Sequence of the second protein:
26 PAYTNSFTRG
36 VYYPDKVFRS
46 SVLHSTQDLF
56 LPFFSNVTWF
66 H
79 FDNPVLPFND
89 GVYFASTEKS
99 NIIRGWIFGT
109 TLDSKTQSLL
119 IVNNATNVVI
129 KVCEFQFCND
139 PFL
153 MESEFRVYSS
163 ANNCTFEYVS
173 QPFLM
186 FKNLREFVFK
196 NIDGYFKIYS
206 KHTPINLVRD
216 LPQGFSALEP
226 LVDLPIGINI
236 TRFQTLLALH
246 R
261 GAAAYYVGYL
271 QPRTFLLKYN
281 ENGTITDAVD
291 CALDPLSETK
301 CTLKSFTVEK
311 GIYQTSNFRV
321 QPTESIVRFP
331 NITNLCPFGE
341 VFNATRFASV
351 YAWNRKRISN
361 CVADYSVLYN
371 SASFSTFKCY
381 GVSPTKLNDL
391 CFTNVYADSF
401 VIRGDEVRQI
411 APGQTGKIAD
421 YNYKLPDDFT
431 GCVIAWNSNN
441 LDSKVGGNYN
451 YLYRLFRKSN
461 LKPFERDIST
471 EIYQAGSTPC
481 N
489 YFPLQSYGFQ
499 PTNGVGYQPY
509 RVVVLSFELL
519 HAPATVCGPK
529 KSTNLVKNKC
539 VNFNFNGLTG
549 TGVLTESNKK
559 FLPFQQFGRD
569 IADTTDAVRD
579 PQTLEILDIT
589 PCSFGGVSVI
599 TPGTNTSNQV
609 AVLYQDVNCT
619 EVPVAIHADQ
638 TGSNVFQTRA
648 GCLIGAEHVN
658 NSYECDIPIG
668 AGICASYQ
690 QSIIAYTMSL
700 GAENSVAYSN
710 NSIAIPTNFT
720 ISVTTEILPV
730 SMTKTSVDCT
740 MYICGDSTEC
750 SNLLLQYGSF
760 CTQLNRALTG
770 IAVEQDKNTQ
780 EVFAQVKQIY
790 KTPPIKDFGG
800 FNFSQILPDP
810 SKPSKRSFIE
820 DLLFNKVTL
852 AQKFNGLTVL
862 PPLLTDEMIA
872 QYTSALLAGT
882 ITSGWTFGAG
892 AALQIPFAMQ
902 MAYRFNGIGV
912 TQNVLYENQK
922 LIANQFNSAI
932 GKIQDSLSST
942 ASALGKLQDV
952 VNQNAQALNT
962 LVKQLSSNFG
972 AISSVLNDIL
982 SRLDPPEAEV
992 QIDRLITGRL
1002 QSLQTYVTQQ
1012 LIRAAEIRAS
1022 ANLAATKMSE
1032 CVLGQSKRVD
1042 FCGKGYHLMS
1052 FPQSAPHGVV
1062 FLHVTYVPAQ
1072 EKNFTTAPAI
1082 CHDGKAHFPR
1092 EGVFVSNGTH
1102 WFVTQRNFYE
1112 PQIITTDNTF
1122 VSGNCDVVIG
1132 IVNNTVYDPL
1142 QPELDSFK

These two protein chains interact to form a complex.

Sequence of the first protein:
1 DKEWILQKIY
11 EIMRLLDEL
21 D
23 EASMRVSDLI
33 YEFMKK

Residue-level contacts at the interface:
Residue F490 in the second protein is in contact with residue Y10 in the first protein (closest heavy-atom distance 3.0 Å).
Residue R403 in the second protein is in contact with residue M26 in the first protein (closest heavy-atom distance 4.0 Å).
Residue R403 in the second protein is in contact with residue D30 in the first protein (closest heavy-atom distance 2.4 Å).
Residue K417 in the second protein interacts with residue Y33 in the first protein (closest heavy-atom distance 2.8 Å).
Residue N460 in the second protein is in contact with residue K37 in the first protein (closest heavy-atom distance 4.8 Å).
Residue Y489 in the second protein is in contact with residue Q7 in the first protein (closest heavy-atom distance 3.2 Å).
Residue Y473 in the second protein contacts residue Q7 in the first protein (closest heavy-atom distance 4.9 Å).
Residue G502 in the second protein interacts with residue R27 in the first protein (closest heavy-atom distance 4.0 Å).
Residue N501 in the second protein is in contact with residue E23 in the first protein (closest heavy-atom distance 2.9 Å).
Residue Y505 in the second protein contacts residue E23 in the first protein (closest heavy-atom distance 4.1 Å).
Residue G496 in the second protein interacts with residue M26 in the first protein (closest heavy-atom distance 2.9 Å).
Residue Y453 in the second protein is in contact with residue Y33 in the first protein (closest heavy-atom distance 4.4 Å).
Residue Q493 in the second protein interacts with residue I32 in the first protein (closest heavy-atom distance 4.6 Å).
Residue R403 in the second protein contacts residue Y33 in the first protein (closest heavy-atom distance 4.4 Å).
Residue F490 in the second protein interacts with residue R14 in the first protein (closest heavy-atom distance 3.9 Å).
Residue Y489 in the second protein interacts with residue Y10 in the first protein (closest heavy-atom distance 4.3 Å).
Residue Q493 in the second protein contacts residue M13 in the first protein (closest heavy-atom distance 2.8 Å).
Residue Y449 in the second protein interacts with residue D17 in the first protein (closest heavy-atom distance 2.7 Å).
Residue Y505 in the second protein interacts with residue R27 in the first protein (closest heavy-atom distance 3.1 Å).
Residue Y449 in the second protein contacts residue E18 in the first protein (closest heavy-atom distance 4.7 Å).
Residue F456 in the second protein contacts residue I32 in the first protein (closest heavy-atom distance 4.9 Å).
Residue F497 in the second protein interacts with residue M26 in the first protein (closest heavy-atom distance 4.4 Å).
Residue Q498 in the second protein contacts residue D21 in the first protein (closest heavy-atom distance 4.8 Å).
Residue A475 in the second protein is in contact with residue W4 in the first protein (closest heavy-atom distance 4.3 Å).
Residue N501 in the second protein is in contact with residue M26 in the first protein (closest heavy-atom distance 4.9 Å).
Residue Y495 in the second protein is in contact with residue M26 in the first protein (closest heavy-atom distance 3.8 Å).
Residue S494 in the second protein interacts with residue M26 in the first protein (closest heavy-atom distance 4.4 Å).
Residue Y505 in the second protein contacts residue D30 in the first protein (closest heavy-atom distance 3.0 Å).
Residue Y453 in the second protein contacts residue D30 in the first protein (closest heavy-atom distance 4.8 Å).
Residue Y473 in the second protein is in contact with residue E3 in the first protein (closest heavy-atom distance 4.0 Å).
Residue L492 in the second protein is in contact with residue Y10 in the first protein (closest heavy-atom distance 3.9 Å).
Residue Q493 in the second protein interacts with residue D17 in the first protein (closest heavy-atom distance 4.7 Å).
Residue I418 in the second protein is in contact with residue Y33 in the first protein (closest heavy-atom distance 3.4 Å).
Residue G416 in the second protein contacts residue Y33 in the first protein (closest heavy-atom distance 3.8 Å).
Residue Y489 in the second protein contacts residue E11 in the first protein (closest heavy-atom distance 3.1 Å).
Residue G446 in the second protein interacts with residue D17 in the first protein (closest heavy-atom distance 4.7 Å).
Residue F490 in the second protein is in contact with residue Q7 in the first protein (closest heavy-atom distance 3.3 Å).
Residue C480 in the second protein interacts with residue W4 in the first protein (closest heavy-atom distance 2.9 Å).
Residue Y489 in the second protein interacts with residue R14 in the first protein (closest heavy-atom distance 3.6 Å).
Residue F456 in the second protein is in contact with residue K37 in the first protein (closest heavy-atom distance 3.3 Å).
Residue Q474 in the second protein is in contact with residue E3 in the first protein (closest heavy-atom distance 4.8 Å).
Residue A475 in the second protein contacts residue E3 in the first protein (closest heavy-atom distance 3.8 Å).
Residue Y473 in the second protein interacts with residue M36 in the first protein (closest heavy-atom distance 4.1 Å).
Residue F456 in the second protein contacts residue M36 in the first protein (closest heavy-atom distance 3.3 Å).
Residue Q493 in the second protein contacts residue S29 in the first protein (closest heavy-atom distance 3.8 Å).
Residue Q493 in the second protein interacts with residue Y10 in the first protein (closest heavy-atom distance 3.1 Å).
Residue G502 in the second protein interacts with residue E23 in the first protein (closest heavy-atom distance 2.9 Å).
Residue A475 in the second protein contacts residue K2 in the first protein (closest heavy-atom distance 3.8 Å).
Residue C480 in the second protein contacts residue Q7 in the first protein (closest heavy-atom distance 3.3 Å).
Residue D420 in the second protein is in contact with residue K37 in the first protein (closest heavy-atom distance 3.3 Å).
Residue K417 in the second protein interacts with residue K37 in the first protein (closest heavy-atom distance 3.7 Å).
Residue F456 in the second protein is in contact with residue Y33 in the first protein (closest heavy-atom distance 3.1 Å).
Residue D405 in the second protein contacts residue D30 in the first protein (closest heavy-atom distance 4.3 Å).
Residue Y453 in the second protein is in contact with residue S29 in the first protein (closest heavy-atom distance 3.8 Å).
Residue P491 in the second protein is in contact with residue Y10 in the first protein (closest heavy-atom distance 4.1 Å).
Residue T500 in the second protein is in contact with residue E23 in the first protein (closest heavy-atom distance 4.6 Å).
Residue P491 in the second protein contacts residue Q7 in the first protein (closest heavy-atom distance 3.3 Å).
Residue P491 in the second protein is in contact with residue E3 in the first protein (closest heavy-atom distance 3.1 Å).
Residue R403 in the second protein contacts residue S29 in the first protein (closest heavy-atom distance 4.3 Å).
Residue P491 in the second protein is in contact with residue M36 in the first protein (closest heavy-atom distance 4.8 Å).